Interface contacts:
Residue R194 in protein 1 contacts residue M157 in protein 2 (closest heavy-atom distance 3.1 Å).
Residue K195 in protein 1 is in contact with residue G158 in protein 2 (closest heavy-atom distance 3.9 Å).
Residue S192 in protein 1 interacts with residue E28 in protein 2 (closest heavy-atom distance 3.2 Å).
Residue P166 in protein 1 interacts with residue D24 in protein 2 (closest heavy-atom distance 3.0 Å).
Residue D65 in protein 1 is in contact with residue I17 in protein 2 (closest heavy-atom distance 4.0 Å).
Residue P166 in protein 1 interacts with residue F25 in protein 2 (closest heavy-atom distance 4.2 Å).
Residue S192 in protein 1 contacts residue F25 in protein 2 (closest heavy-atom distance 4.0 Å).
Residue L235 in protein 1 is in contact with residue M159 in protein 2 (closest heavy-atom distance 3.7 Å).
Residue Q133 in protein 1 is in contact with residue G19 in protein 2 (closest heavy-atom distance 4.1 Å).
Residue S238 in protein 1 is in contact with residue K154 in protein 2 (closest heavy-atom distance 3.1 Å).
Residue R92 in protein 1 contacts residue E23 in protein 2 (closest heavy-atom distance 3.4 Å).
Residue M221 in protein 1 contacts residue F25 in protein 2 (closest heavy-atom distance 4.0 Å).
Residue K195 in protein 1 interacts with residue E163 in protein 2 (closest heavy-atom distance 3.7 Å).
Residue S238 in protein 1 is in contact with residue M157 in protein 2 (closest heavy-atom distance 4.2 Å).
Residue R194 in protein 1 interacts with residue M159 in protein 2 (closest heavy-atom distance 4.2 Å).
Residue K168 in protein 1 is in contact with residue F25 in protein 2 (closest heavy-atom distance 3.5 Å).
Residue T91 in protein 1 interacts with residue E23 in protein 2 (closest heavy-atom distance 3.2 Å).
Residue K168 in protein 1 is in contact with residue D24 in protein 2 (closest heavy-atom distance 2.5 Å).
Residue R224 in protein 1 contacts residue V15 in protein 2 (closest heavy-atom distance 3.3 Å).
Residue Q190 in protein 1 interacts with residue F25 in protein 2 (closest heavy-atom distance 3.0 Å).
Residue R191 in protein 1 interacts with residue L156 in protein 2 (closest heavy-atom distance 4.2 Å).
Residue R224 in protein 1 interacts with residue D22 in protein 2 (closest heavy-atom distance 2.9 Å).
Residue R224 in protein 1 interacts with residue I18 in protein 2 (closest heavy-atom distance 4.0 Å).
Residue R194 in protein 1 is in contact with residue G158 in protein 2 (closest heavy-atom distance 3.6 Å).
Residue M221 in protein 1 contacts residue E21 in protein 2 (closest heavy-atom distance 3.0 Å).
Residue K69 in protein 1 interacts with residue S16 in protein 2 (closest heavy-atom distance 3.7 Å).
Residue L235 in protein 1 interacts with residue M157 in protein 2 (closest heavy-atom distance 4.0 Å).
Residue W244 in protein 1 contacts residue L62 in protein 2 (closest heavy-atom distance 3.9 Å).
Residue F132 in protein 1 is in contact with residue I17 in protein 2 (closest heavy-atom distance 3.6 Å).
Residue E22 in protein 1 is in contact with residue E21 in protein 2 (closest heavy-atom distance 3.5 Å).
Residue V62 in protein 1 interacts with residue A20 in protein 2 (closest heavy-atom distance 3.6 Å).
Residue K243 in protein 1 interacts with residue Q63 in protein 2 (closest heavy-atom distance 3.1 Å).
Residue F198 in protein 1 is in contact with residue M159 in protein 2 (closest heavy-atom distance 3.1 Å).
Residue P166 in protein 1 contacts residue E21 in protein 2 (closest heavy-atom distance 3.8 Å).
Residue R92 in protein 1 contacts residue E26 in protein 2 (closest heavy-atom distance 2.8 Å).
Residue K243 in protein 1 interacts with residue T201 in protein 2 (closest heavy-atom distance 3.9 Å).
Residue R224 in protein 1 contacts residue G19 in protein 2 (closest heavy-atom distance 3.4 Å).
Residue R191 in protein 1 interacts with residue M157 in protein 2 (closest heavy-atom distance 4.2 Å).
Residue W197 in protein 1 interacts with residue M159 in protein 2 (closest heavy-atom distance 4.1 Å).
Residue F198 in protein 1 is in contact with residue G158 in protein 2 (closest heavy-atom distance 3.9 Å).
Residue D65 in protein 1 interacts with residue I18 in protein 2 (closest heavy-atom distance 3.1 Å).
Residue A66 in protein 1 contacts residue I17 in protein 2 (closest heavy-atom distance 4.2 Å).
Residue K234 in protein 1 contacts residue M157 in protein 2 (closest heavy-atom distance 3.5 Å).
Residue E231 in protein 1 interacts with residue M157 in protein 2 (closest heavy-atom distance 3.8 Å).
Residue K69 in protein 1 is in contact with residue I17 in protein 2 (closest heavy-atom distance 4.1 Å).
Residue R164 in protein 1 interacts with residue E21 in protein 2 (closest heavy-atom distance 2.9 Å).
Residue S238 in protein 1 contacts residue M159 in protein 2 (closest heavy-atom distance 3.7 Å).
Residue V62 in protein 1 interacts with residue I18 in protein 2 (closest heavy-atom distance 3.2 Å).
Residue W244 in protein 1 interacts with residue Q63 in protein 2 (closest heavy-atom distance 4.1 Å).
Residue N241 in protein 1 contacts residue Q63 in protein 2 (closest heavy-atom distance 4.0 Å).
Residue R224 in protein 1 is in contact with residue I17 in protein 2 (closest heavy-atom distance 3.2 Å).
Residue N242 in protein 1 contacts residue Q63 in protein 2 (closest heavy-atom distance 3.0 Å).
Residue K243 in protein 1 is in contact with residue L62 in protein 2 (closest heavy-atom distance 3.1 Å).
Residue K168 in protein 1 interacts with residue E28 in protein 2 (closest heavy-atom distance 3.2 Å).
Residue M221 in protein 1 contacts residue D22 in protein 2 (closest heavy-atom distance 3.8 Å).
Residue I239 in protein 1 contacts residue M159 in protein 2 (closest heavy-atom distance 4.1 Å).
Residue W244 in protein 1 is in contact with residue T201 in protein 2 (closest heavy-atom distance 3.4 Å).
Residue E222 in protein 1 is in contact with residue L29 in protein 2 (closest heavy-atom distance 3.7 Å).
Residue F198 in protein 1 contacts residue T160 in protein 2 (closest heavy-atom distance 3.7 Å).
Residue F198 in protein 1 interacts with residue P161 in protein 2 (closest heavy-atom distance 4.1 Å).

This data describes a binding interaction between two proteins.

Sequence of protein 1:
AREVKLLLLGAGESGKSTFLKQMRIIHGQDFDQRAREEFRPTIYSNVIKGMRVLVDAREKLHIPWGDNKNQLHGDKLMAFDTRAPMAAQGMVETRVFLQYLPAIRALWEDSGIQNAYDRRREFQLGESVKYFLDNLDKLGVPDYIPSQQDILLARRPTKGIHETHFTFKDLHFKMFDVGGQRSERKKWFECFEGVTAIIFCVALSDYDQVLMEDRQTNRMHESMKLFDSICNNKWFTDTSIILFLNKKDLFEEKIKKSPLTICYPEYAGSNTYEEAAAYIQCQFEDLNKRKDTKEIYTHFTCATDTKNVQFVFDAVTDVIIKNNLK

Sequence of protein 2:
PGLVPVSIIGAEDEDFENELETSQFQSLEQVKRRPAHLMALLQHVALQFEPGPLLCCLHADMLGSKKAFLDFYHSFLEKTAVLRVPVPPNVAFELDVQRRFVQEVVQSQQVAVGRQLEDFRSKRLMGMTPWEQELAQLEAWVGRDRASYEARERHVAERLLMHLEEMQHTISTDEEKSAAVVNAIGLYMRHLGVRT